Contacts between the two chains:
Residue L183 in protein 1 contacts residue N12 in protein 2 (closest heavy-atom distance 3.7 Å).
Residue V91 in protein 1 interacts with residue N12 in protein 2 (closest heavy-atom distance 4.3 Å).
Residue M121 in protein 1 contacts residue I16 in protein 2 (closest heavy-atom distance 4.1 Å).
Residue T92 in protein 1 interacts with residue T8 in protein 2 (closest heavy-atom distance 3.2 Å).
Residue I128 in protein 1 interacts with residue I16 in protein 2 (closest heavy-atom distance 4.0 Å).
Residue F56 in protein 1 contacts residue V10 in protein 2 (closest heavy-atom distance 3.7 Å).
Residue F72 in protein 1 contacts residue V9 in protein 2 (closest heavy-atom distance 3.8 Å).
Residue I51 in protein 1 interacts with residue L6 in protein 2 (closest heavy-atom distance 3.8 Å).
Residue M156 in protein 1 is in contact with residue I16 in protein 2 (closest heavy-atom distance 4.3 Å).
Residue Y108 in protein 1 is in contact with residue S13 in protein 2 (closest heavy-atom distance 2.7 Å).
Residue I179 in protein 1 is in contact with residue F15 in protein 2 (closest heavy-atom distance 3.5 Å).
Residue M131 in protein 1 interacts with residue A14 in protein 2 (closest heavy-atom distance 4.3 Å).
Residue I179 in protein 1 interacts with residue I16 in protein 2 (closest heavy-atom distance 4.7 Å).
Residue L183 in protein 1 is in contact with residue A11 in protein 2 (closest heavy-atom distance 4.1 Å).
Residue W103 in protein 1 is in contact with residue N12 in protein 2 (closest heavy-atom distance 3.9 Å).
Residue F85 in protein 1 interacts with residue L6 in protein 2 (closest heavy-atom distance 4.2 Å).
Residue F55 in protein 1 is in contact with residue V10 in protein 2 (closest heavy-atom distance 3.9 Å).
Residue F169 in protein 1 interacts with residue I16 in protein 2 (closest heavy-atom distance 3.9 Å).
Residue A182 in protein 1 contacts residue A11 in protein 2 (closest heavy-atom distance 4.0 Å).
Residue S173 in protein 1 interacts with residue I16 in protein 2 (closest heavy-atom distance 4.6 Å).
Residue L107 in protein 1 is in contact with residue S13 in protein 2 (closest heavy-atom distance 3.7 Å).
Residue L101 in protein 1 contacts residue F15 in protein 2 (closest heavy-atom distance 3.8 Å).
Residue R148 in protein 1 interacts with residue I16 in protein 2 (closest heavy-atom distance 2.8 Å).
Residue Y52 in protein 1 interacts with residue V9 in protein 2 (closest heavy-atom distance 3.8 Å).
Residue I128 in protein 1 contacts residue A14 in protein 2 (closest heavy-atom distance 3.8 Å).
Residue A104 in protein 1 is in contact with residue N12 in protein 2 (closest heavy-atom distance 4.0 Å).
Residue Y52 in protein 1 is in contact with residue S13 in protein 2 (closest heavy-atom distance 2.7 Å).
Residue V68 in protein 1 interacts with residue S13 in protein 2 (closest heavy-atom distance 4.1 Å).
Residue S93 in protein 1 is in contact with residue T8 in protein 2 (closest heavy-atom distance 3.5 Å).
Residue A182 in protein 1 contacts residue F15 in protein 2 (closest heavy-atom distance 4.5 Å).
Residue S173 in protein 1 contacts residue F15 in protein 2 (closest heavy-atom distance 4.1 Å).
Residue F64 in protein 1 contacts residue S13 in protein 2 (closest heavy-atom distance 3.4 Å).
Residue I152 in protein 1 is in contact with residue I16 in protein 2 (closest heavy-atom distance 3.6 Å).
Residue W30 in protein 1 interacts with residue L6 in protein 2 (closest heavy-atom distance 4.0 Å).
Residue I128 in protein 1 contacts residue S13 in protein 2 (closest heavy-atom distance 4.5 Å).
Residue L89 in protein 1 contacts residue T8 in protein 2 (closest heavy-atom distance 4.3 Å).
Residue T92 in protein 1 interacts with residue V9 in protein 2 (closest heavy-atom distance 3.6 Å).
Residue W103 in protein 1 interacts with residue V9 in protein 2 (closest heavy-atom distance 4.8 Å).
Residue K100 in protein 1 interacts with residue N12 in protein 2 (closest heavy-atom distance 3.2 Å).
Residue Y52 in protein 1 is in contact with residue V10 in protein 2 (closest heavy-atom distance 4.0 Å).
Residue Y129 in protein 1 contacts residue A17 in protein 2 (closest heavy-atom distance 4.4 Å).
Residue I124 in protein 1 interacts with residue I16 in protein 2 (closest heavy-atom distance 4.2 Å).
Residue L89 in protein 1 is in contact with residue L6 in protein 2 (closest heavy-atom distance 4.6 Å).
Residue F64 in protein 1 contacts residue A14 in protein 2 (closest heavy-atom distance 3.9 Å).
Residue Y108 in protein 1 contacts residue N12 in protein 2 (closest heavy-atom distance 4.1 Å).
Residue Y108 in protein 1 is in contact with residue A14 in protein 2 (closest heavy-atom distance 4.3 Å).
Residue T92 in protein 1 interacts with residue N12 in protein 2 (closest heavy-atom distance 3.3 Å).
Residue Y108 in protein 1 is in contact with residue I16 in protein 2 (closest heavy-atom distance 3.3 Å).
Residue I128 in protein 1 is in contact with residue A17 in protein 2 (closest heavy-atom distance 3.4 Å).
Residue Y108 in protein 1 contacts residue F15 in protein 2 (closest heavy-atom distance 3.6 Å).
Residue W103 in protein 1 interacts with residue S13 in protein 2 (closest heavy-atom distance 4.2 Å).
Residue L89 in protein 1 contacts residue V9 in protein 2 (closest heavy-atom distance 3.8 Å).
Residue R148 in protein 1 is in contact with residue A17 in protein 2 (closest heavy-atom distance 3.4 Å).
Residue F55 in protein 1 contacts residue L6 in protein 2 (closest heavy-atom distance 4.2 Å).
Residue F55 in protein 1 contacts residue E7 in protein 2 (closest heavy-atom distance 3.7 Å).
Residue E142 in protein 1 interacts with residue A17 in protein 2 (closest heavy-atom distance 4.0 Å).
Residue F169 in protein 1 contacts residue F15 in protein 2 (closest heavy-atom distance 3.6 Å).
Residue L183 in protein 1 contacts residue F15 in protein 2 (closest heavy-atom distance 4.0 Å).
Residue V125 in protein 1 interacts with residue I16 in protein 2 (closest heavy-atom distance 4.4 Å).
Residue A104 in protein 1 interacts with residue F15 in protein 2 (closest heavy-atom distance 3.6 Å).

Sequence of protein 2:
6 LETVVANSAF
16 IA

The following describes two proteins that form a bound complex.

Sequence of protein 1:
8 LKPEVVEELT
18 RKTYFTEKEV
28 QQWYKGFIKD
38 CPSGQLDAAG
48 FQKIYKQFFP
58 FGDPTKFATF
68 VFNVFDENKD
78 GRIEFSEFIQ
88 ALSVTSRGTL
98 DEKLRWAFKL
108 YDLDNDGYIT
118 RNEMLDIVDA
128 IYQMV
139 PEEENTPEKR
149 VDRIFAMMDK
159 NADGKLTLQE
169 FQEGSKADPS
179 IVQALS